Interface contacts:
Residue P54 in protein 1 is in contact with residue R125 in protein 2 (closest heavy-atom distance 4.2 Å).
Residue F70 in protein 1 interacts with residue T119 in protein 2 (closest heavy-atom distance 3.5 Å).
Residue R75 in protein 1 is in contact with residue F72 in protein 2 (closest heavy-atom distance 3.9 Å).
Residue A67 in protein 1 interacts with residue T111 in protein 2 (closest heavy-atom distance 3.9 Å).
Residue L136 in protein 1 contacts residue K132 in protein 2 (closest heavy-atom distance 4.0 Å).
Residue L48 in protein 1 interacts with residue H120 in protein 2 (closest heavy-atom distance 4.2 Å).
Residue D51 in protein 1 contacts residue Y130 in protein 2 (closest heavy-atom distance 4.2 Å).
Residue K68 in protein 1 is in contact with residue T109 in protein 2 (closest heavy-atom distance 4.6 Å).
Residue I72 in protein 1 interacts with residue M129 in protein 2 (closest heavy-atom distance 4.1 Å).
Residue A57 in protein 1 is in contact with residue K113 in protein 2 (closest heavy-atom distance 4.5 Å).
Residue V271 in protein 1 interacts with residue E131 in protein 2 (closest heavy-atom distance 4.3 Å).
Residue S73 in protein 1 contacts residue M129 in protein 2 (closest heavy-atom distance 3.0 Å).
Residue F70 in protein 1 contacts residue H120 in protein 2 (closest heavy-atom distance 4.3 Å).
Residue I72 in protein 1 is in contact with residue A126 in protein 2 (closest heavy-atom distance 3.5 Å).
Residue D51 in protein 1 is in contact with residue N128 in protein 2 (closest heavy-atom distance 3.4 Å).
Residue F70 in protein 1 interacts with residue R125 in protein 2 (closest heavy-atom distance 3.5 Å).
Residue K68 in protein 1 is in contact with residue I147 in protein 2 (closest heavy-atom distance 3.9 Å).
Residue V71 in protein 1 is in contact with residue H120 in protein 2 (closest heavy-atom distance 3.8 Å).
Residue K68 in protein 1 contacts residue G110 in protein 2 (closest heavy-atom distance 3.3 Å).
Residue K74 in protein 1 interacts with residue M129 in protein 2 (closest heavy-atom distance 4.2 Å).
Residue P52 in protein 1 is in contact with residue E131 in protein 2 (closest heavy-atom distance 4.2 Å).
Residue D64 in protein 1 contacts residue F146 in protein 2 (closest heavy-atom distance 3.6 Å).
Residue I72 in protein 1 contacts residue V117 in protein 2 (closest heavy-atom distance 3.8 Å).
Residue K74 in protein 1 interacts with residue K132 in protein 2 (closest heavy-atom distance 3.9 Å).
Residue D51 in protein 1 is in contact with residue M129 in protein 2 (closest heavy-atom distance 3.0 Å).
Residue D64 in protein 1 contacts residue G145 in protein 2 (closest heavy-atom distance 3.6 Å).
Residue I72 in protein 1 is in contact with residue T119 in protein 2 (closest heavy-atom distance 3.8 Å).
Residue G56 in protein 1 interacts with residue G145 in protein 2 (closest heavy-atom distance 4.3 Å).
Residue K74 in protein 1 contacts residue E131 in protein 2 (closest heavy-atom distance 4.2 Å).
Residue P52 in protein 1 contacts residue N128 in protein 2 (closest heavy-atom distance 3.6 Å).
Residue I72 in protein 1 is in contact with residue N128 in protein 2 (closest heavy-atom distance 3.5 Å).
Residue R75 in protein 1 is in contact with residue M129 in protein 2 (closest heavy-atom distance 3.4 Å).
Residue A57 in protein 1 is in contact with residue G145 in protein 2 (closest heavy-atom distance 3.3 Å).
Residue F70 in protein 1 interacts with residue E123 in protein 2 (closest heavy-atom distance 3.6 Å).
Residue V65 in protein 1 interacts with residue G145 in protein 2 (closest heavy-atom distance 3.5 Å).
Residue A67 in protein 1 is in contact with residue I147 in protein 2 (closest heavy-atom distance 4.0 Å).
Residue K68 in protein 1 is in contact with residue R125 in protein 2 (closest heavy-atom distance 3.2 Å).
Residue R75 in protein 1 interacts with residue Y130 in protein 2 (closest heavy-atom distance 3.3 Å).
Residue A69 in protein 1 is in contact with residue R125 in protein 2 (closest heavy-atom distance 3.3 Å).
Residue A67 in protein 1 is in contact with residue F146 in protein 2 (closest heavy-atom distance 4.6 Å).
Residue L58 in protein 1 contacts residue G145 in protein 2 (closest heavy-atom distance 3.5 Å).
Residue A67 in protein 1 contacts residue G110 in protein 2 (closest heavy-atom distance 4.0 Å).
Residue P54 in protein 1 contacts residue T111 in protein 2 (closest heavy-atom distance 4.4 Å).
Residue K74 in protein 1 interacts with residue Y130 in protein 2 (closest heavy-atom distance 3.8 Å).
Residue V65 in protein 1 interacts with residue F146 in protein 2 (closest heavy-atom distance 3.5 Å).
Residue V65 in protein 1 interacts with residue I147 in protein 2 (closest heavy-atom distance 3.7 Å).
Residue Q55 in protein 1 contacts residue K113 in protein 2 (closest heavy-atom distance 3.4 Å).
Residue P54 in protein 1 is in contact with residue A126 in protein 2 (closest heavy-atom distance 3.8 Å).
Residue L58 in protein 1 contacts residue I144 in protein 2 (closest heavy-atom distance 4.2 Å).
Residue I72 in protein 1 is in contact with residue G127 in protein 2 (closest heavy-atom distance 4.0 Å).
Residue P54 in protein 1 is in contact with residue G127 in protein 2 (closest heavy-atom distance 3.5 Å).
Residue D64 in protein 1 is in contact with residue Y7 in protein 2 (closest heavy-atom distance 4.1 Å).
Residue R75 in protein 1 contacts residue A68 in protein 2 (closest heavy-atom distance 4.2 Å).
Residue R75 in protein 1 interacts with residue H120 in protein 2 (closest heavy-atom distance 3.1 Å).
Residue I72 in protein 1 contacts residue H120 in protein 2 (closest heavy-atom distance 4.6 Å).
Residue F70 in protein 1 is in contact with residue V121 in protein 2 (closest heavy-atom distance 3.6 Å).
Residue A57 in protein 1 contacts residue I144 in protein 2 (closest heavy-atom distance 4.0 Å).
Residue D66 in protein 1 is in contact with residue I147 in protein 2 (closest heavy-atom distance 3.8 Å).
Residue S73 in protein 1 is in contact with residue H120 in protein 2 (closest heavy-atom distance 3.8 Å).
Residue D66 in protein 1 is in contact with residue G145 in protein 2 (closest heavy-atom distance 4.5 Å).

The following describes two proteins that form a bound complex.

Sequence of protein 1:
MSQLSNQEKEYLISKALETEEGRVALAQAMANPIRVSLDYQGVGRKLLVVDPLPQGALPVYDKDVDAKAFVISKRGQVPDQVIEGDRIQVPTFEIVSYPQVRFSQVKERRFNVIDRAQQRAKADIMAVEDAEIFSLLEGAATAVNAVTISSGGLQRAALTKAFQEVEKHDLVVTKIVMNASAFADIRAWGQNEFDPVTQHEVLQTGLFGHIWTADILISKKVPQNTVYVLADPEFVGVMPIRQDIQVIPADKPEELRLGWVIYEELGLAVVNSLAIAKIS

Sequence of protein 2:
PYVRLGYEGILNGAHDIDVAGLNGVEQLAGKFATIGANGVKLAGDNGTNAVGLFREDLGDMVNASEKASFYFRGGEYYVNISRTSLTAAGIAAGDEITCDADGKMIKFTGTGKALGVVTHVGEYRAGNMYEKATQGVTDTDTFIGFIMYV